This data describes a binding interaction between two proteins.

Interface contacts:
Residue N718 in chain A contacts residue S752 in chain B (closest heavy-atom distance 3.3 Å).
Residue F726 in chain A contacts residue R768 in chain B (closest heavy-atom distance 3.4 Å).
Residue V717 in chain A contacts residue N753 in chain B (closest heavy-atom distance 3.4 Å).
Residue I683 in chain A contacts residue N753 in chain B (closest heavy-atom distance 3.5 Å).
Residue N718 in chain A is in contact with residue L750 in chain B (closest heavy-atom distance 2.5 Å).
Residue S681 in chain A contacts residue I756 in chain B (closest heavy-atom distance 3.5 Å).
Residue N723 in chain A contacts residue S754 in chain B (closest heavy-atom distance 3.5 Å).
Residue N796 in chain A interacts with residue D807 in chain B (closest heavy-atom distance 2.9 Å).
Residue F461 in chain A interacts with residue Q258 in chain B (closest heavy-atom distance 3.2 Å).
Residue N724 in chain A is in contact with residue I727 in chain B (closest heavy-atom distance 3.3 Å).
Residue D498 in chain A interacts with residue S340 in chain B (closest heavy-atom distance 3.0 Å).
Residue E666 in chain A is in contact with residue Q762 in chain B (closest heavy-atom distance 3.1 Å).
Residue P491 in chain A is in contact with residue K191 in chain B (closest heavy-atom distance 3.3 Å).
Residue N718 in chain A contacts residue N753 in chain B (closest heavy-atom distance 3.5 Å).
Residue N460 in chain A interacts with residue Q258 in chain B (closest heavy-atom distance 3.1 Å).
Residue F726 in chain A interacts with residue S757 in chain B (closest heavy-atom distance 3.4 Å).
Residue K479 in chain A interacts with residue E699 in chain B (closest heavy-atom distance 3.3 Å).
Residue I455 in chain A contacts residue I298 in chain B (closest heavy-atom distance 3.3 Å).
Residue Y656 in chain A interacts with residue L766 in chain B (closest heavy-atom distance 3.2 Å).
Residue L551 in chain A is in contact with residue E302 in chain B (closest heavy-atom distance 3.3 Å).
Residue N801 in chain A interacts with residue N806 in chain B (closest heavy-atom distance 3.0 Å).
Residue S681 in chain A interacts with residue S754 in chain B (closest heavy-atom distance 3.0 Å).
Residue D471 in chain A is in contact with residue A697 in chain B (closest heavy-atom distance 3.3 Å).
Residue S686 in chain A contacts residue I751 in chain B (closest heavy-atom distance 3.4 Å).
Residue K497 in chain A interacts with residue K338 in chain B (closest heavy-atom distance 3.3 Å).
Residue L454 in chain A is in contact with residue I298 in chain B (closest heavy-atom distance 3.2 Å).
Residue L771 in chain A contacts residue Q767 in chain B (closest heavy-atom distance 3.4 Å).
Residue N723 in chain A interacts with residue N720 in chain B (closest heavy-atom distance 2.5 Å).
Residue N457 in chain A contacts residue P256 in chain B (closest heavy-atom distance 3.3 Å).
Residue D498 in chain A is in contact with residue K338 in chain B (closest heavy-atom distance 2.8 Å).
Residue N724 in chain A contacts residue R730 in chain B (closest heavy-atom distance 2.9 Å).
Residue I495 in chain A is in contact with residue K336 in chain B (closest heavy-atom distance 3.1 Å).
Residue Q794 in chain A interacts with residue D807 in chain B (closest heavy-atom distance 2.8 Å).
Residue L496 in chain A is in contact with residue H337 in chain B (closest heavy-atom distance 3.4 Å).
Residue N723 in chain A is in contact with residue S752 in chain B (closest heavy-atom distance 2.4 Å).
Residue S459 in chain A contacts residue P256 in chain B (closest heavy-atom distance 3.4 Å).
Residue K479 in chain A interacts with residue D703 in chain B (closest heavy-atom distance 2.7 Å).
Residue S456 in chain A contacts residue S297 in chain B (closest heavy-atom distance 2.7 Å).
Residue V472 in chain A is in contact with residue N639 in chain B (closest heavy-atom distance 3.4 Å).
Residue K716 in chain A interacts with residue E749 in chain B (closest heavy-atom distance 3.4 Å).
Residue D471 in chain A interacts with residue N639 in chain B (closest heavy-atom distance 3.4 Å).
Residue N723 in chain A is in contact with residue L750 in chain B (closest heavy-atom distance 3.3 Å).
Residue S456 in chain A is in contact with residue I298 in chain B (closest heavy-atom distance 3.1 Å).
Residue I495 in chain A is in contact with residue H337 in chain B (closest heavy-atom distance 3.4 Å).
Residue Q725 in chain A contacts residue Q769 in chain B (closest heavy-atom distance 3.3 Å).
Residue F726 in chain A is in contact with residue A755 in chain B (closest heavy-atom distance 3.3 Å).
Residue R478 in chain A contacts residue A697 in chain B (closest heavy-atom distance 3.4 Å).
Residue S494 in chain A contacts residue F357 in chain B (closest heavy-atom distance 3.0 Å).
Residue N776 in chain A contacts residue Y781 in chain B (closest heavy-atom distance 3.1 Å).
Residue S773 in chain A contacts residue Q783 in chain B (closest heavy-atom distance 2.5 Å).
Residue L496 in chain A interacts with residue K338 in chain B (closest heavy-atom distance 2.5 Å).
Residue I453 in chain A interacts with residue I300 in chain B (closest heavy-atom distance 3.4 Å).
Residue N457 in chain A interacts with residue L254 in chain B (closest heavy-atom distance 3.3 Å).
Residue K450 in chain A contacts residue N303 in chain B (closest heavy-atom distance 3.0 Å).
Residue L454 in chain A is in contact with residue I300 in chain B (closest heavy-atom distance 3.1 Å).
Residue A722 in chain A contacts residue N720 in chain B (closest heavy-atom distance 3.3 Å).
Residue G772 in chain A contacts residue Q767 in chain B (closest heavy-atom distance 2.7 Å).
Residue N776 in chain A is in contact with residue E788 in chain B (closest heavy-atom distance 2.6 Å).
Residue S456 in chain A contacts residue N296 in chain B (closest heavy-atom distance 3.1 Å).
Residue D498 in chain A interacts with residue P339 in chain B (closest heavy-atom distance 3.3 Å).

Sequence of chain B:
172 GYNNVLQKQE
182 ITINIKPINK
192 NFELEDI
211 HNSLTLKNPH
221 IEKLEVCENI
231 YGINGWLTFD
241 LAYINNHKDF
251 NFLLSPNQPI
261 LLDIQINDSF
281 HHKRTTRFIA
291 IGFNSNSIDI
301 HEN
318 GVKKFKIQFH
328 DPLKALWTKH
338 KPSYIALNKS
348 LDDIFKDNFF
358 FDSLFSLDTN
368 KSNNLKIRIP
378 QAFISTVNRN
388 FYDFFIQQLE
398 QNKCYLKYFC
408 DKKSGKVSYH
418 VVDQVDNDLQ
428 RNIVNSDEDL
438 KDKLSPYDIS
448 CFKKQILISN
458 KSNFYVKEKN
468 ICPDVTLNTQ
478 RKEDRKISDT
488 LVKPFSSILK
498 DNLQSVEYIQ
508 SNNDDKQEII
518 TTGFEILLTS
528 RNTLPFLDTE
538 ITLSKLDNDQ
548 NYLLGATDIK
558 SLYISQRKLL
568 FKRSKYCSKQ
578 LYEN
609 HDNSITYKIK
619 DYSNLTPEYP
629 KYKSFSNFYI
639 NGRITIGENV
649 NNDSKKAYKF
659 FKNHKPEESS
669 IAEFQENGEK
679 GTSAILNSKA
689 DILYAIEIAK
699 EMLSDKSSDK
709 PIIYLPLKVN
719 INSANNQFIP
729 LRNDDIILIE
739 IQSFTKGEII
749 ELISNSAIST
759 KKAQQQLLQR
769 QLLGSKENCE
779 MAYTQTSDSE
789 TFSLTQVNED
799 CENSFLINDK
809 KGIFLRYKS

Sequence of chain A:
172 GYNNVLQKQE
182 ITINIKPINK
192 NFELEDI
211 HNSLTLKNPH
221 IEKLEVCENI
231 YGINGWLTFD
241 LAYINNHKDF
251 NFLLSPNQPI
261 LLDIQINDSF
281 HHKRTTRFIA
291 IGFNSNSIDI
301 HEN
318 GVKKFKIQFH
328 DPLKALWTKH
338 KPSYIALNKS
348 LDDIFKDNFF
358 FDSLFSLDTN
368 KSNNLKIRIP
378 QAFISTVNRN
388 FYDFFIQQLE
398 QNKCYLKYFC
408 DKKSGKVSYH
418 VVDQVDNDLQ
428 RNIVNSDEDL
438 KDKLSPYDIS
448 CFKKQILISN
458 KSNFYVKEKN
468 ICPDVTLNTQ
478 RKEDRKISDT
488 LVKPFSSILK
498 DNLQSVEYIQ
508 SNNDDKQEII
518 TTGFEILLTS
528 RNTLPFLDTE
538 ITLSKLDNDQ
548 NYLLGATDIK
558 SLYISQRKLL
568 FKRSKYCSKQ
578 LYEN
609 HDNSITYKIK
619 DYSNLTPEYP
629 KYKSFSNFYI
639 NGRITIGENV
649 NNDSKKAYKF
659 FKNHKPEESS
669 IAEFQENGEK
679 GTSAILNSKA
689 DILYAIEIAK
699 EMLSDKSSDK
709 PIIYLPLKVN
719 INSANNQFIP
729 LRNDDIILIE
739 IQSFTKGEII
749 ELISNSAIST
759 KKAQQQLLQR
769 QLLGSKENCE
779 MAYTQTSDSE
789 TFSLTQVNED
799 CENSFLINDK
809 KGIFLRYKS